The following describes two proteins that form a bound complex.

Interface contacts:
Residue D525 in chain B contacts residue Q357 in chain A (closest heavy-atom distance 3.7 Å).
Residue Y530 in chain B interacts with residue L337 in chain A (closest heavy-atom distance 3.6 Å).
Residue W495 in chain B interacts with residue I261 in chain A (closest heavy-atom distance 3.5 Å).
Residue M499 in chain B contacts residue D200 in chain A (closest heavy-atom distance 3.0 Å).
Residue W514 in chain B is in contact with residue P262 in chain A (closest heavy-atom distance 2.6 Å).
Residue Q532 in chain B interacts with residue Y248 in chain A (closest heavy-atom distance 2.6 Å).
Residue D406 in chain B contacts residue T42 in chain A (closest heavy-atom distance 3.5 Å).
Residue Y650 in chain B interacts with residue Q338 in chain A (closest heavy-atom distance 3.8 Å).
Residue S538 in chain B is in contact with residue T331 in chain A (closest heavy-atom distance 3.7 Å).
Residue R515 in chain B is in contact with residue W351 in chain A (closest heavy-atom distance 3.3 Å).
Residue Y530 in chain B contacts residue Q357 in chain A (closest heavy-atom distance 3.3 Å).
Residue F522 in chain B is in contact with residue S259 in chain A (closest heavy-atom distance 3.2 Å).
Residue M499 in chain B is in contact with residue L165 in chain A (closest heavy-atom distance 3.5 Å).
Residue W514 in chain B contacts residue T263 in chain A (closest heavy-atom distance 3.2 Å).
Residue Y654 in chain B is in contact with residue R341 in chain A (closest heavy-atom distance 3.6 Å).
Residue E367 in chain B contacts residue N251 in chain A (closest heavy-atom distance 3.5 Å).
Residue Y650 in chain B interacts with residue L337 in chain A (closest heavy-atom distance 3.1 Å).
Residue L504 in chain B is in contact with residue P264 in chain A (closest heavy-atom distance 3.7 Å).
Residue N651 in chain B contacts residue S355 in chain A (closest heavy-atom distance 3.4 Å).
Residue Y529 in chain B interacts with residue A359 in chain A (closest heavy-atom distance 3.2 Å).
Residue Y530 in chain B interacts with residue I356 in chain A (closest heavy-atom distance 2.9 Å).
Residue Y654 in chain B interacts with residue F348 in chain A (closest heavy-atom distance 3.5 Å).
Residue Q500 in chain B interacts with residue D200 in chain A (closest heavy-atom distance 3.6 Å).
Residue R485 in chain B is in contact with residue N251 in chain A (closest heavy-atom distance 3.7 Å).
Residue N526 in chain B interacts with residue Q357 in chain A (closest heavy-atom distance 3.2 Å).
Residue Y529 in chain B is in contact with residue L360 in chain A (closest heavy-atom distance 3.6 Å).
Residue Q500 in chain B is in contact with residue N158 in chain A (closest heavy-atom distance 3.3 Å).
Residue W495 in chain B interacts with residue A258 in chain A (closest heavy-atom distance 3.3 Å).
Residue E537 in chain B contacts residue P330 in chain A (closest heavy-atom distance 2.9 Å).
Residue K652 in chain B contacts residue P353 in chain A (closest heavy-atom distance 3.1 Å).
Residue L363 in chain B interacts with residue Y248 in chain A (closest heavy-atom distance 3.7 Å).
Residue E537 in chain B is in contact with residue T331 in chain A (closest heavy-atom distance 3.6 Å).
Residue R515 in chain B interacts with residue Y435 in chain A (closest heavy-atom distance 3.5 Å).
Residue E367 in chain B is in contact with residue R47 in chain A (closest heavy-atom distance 3.0 Å).
Residue R647 in chain B is in contact with residue H334 in chain A (closest heavy-atom distance 3.3 Å).
Residue Q528 in chain B is in contact with residue M249 in chain A (closest heavy-atom distance 3.8 Å).
Residue K502 in chain B contacts residue N198 in chain A (closest heavy-atom distance 2.5 Å).
Residue R501 in chain B is in contact with residue R265 in chain A (closest heavy-atom distance 3.2 Å).
Residue Y530 in chain B interacts with residue V358 in chain A (closest heavy-atom distance 3.0 Å).
Residue R501 in chain B contacts residue Q197 in chain A (closest heavy-atom distance 3.1 Å).
Residue Y654 in chain B is in contact with residue A354 in chain A (closest heavy-atom distance 3.0 Å).
Residue D525 in chain B is in contact with residue N250 in chain A (closest heavy-atom distance 3.2 Å).
Residue Q517 in chain B is in contact with residue P262 in chain A (closest heavy-atom distance 3.8 Å).
Residue Q500 in chain B contacts residue V166 in chain A (closest heavy-atom distance 3.5 Å).
Residue N651 in chain B is in contact with residue I356 in chain A (closest heavy-atom distance 2.5 Å).
Residue K502 in chain B is in contact with residue N158 in chain A (closest heavy-atom distance 3.6 Å).
Residue Y650 in chain B contacts residue R341 in chain A (closest heavy-atom distance 3.5 Å).
Residue K652 in chain B interacts with residue A354 in chain A (closest heavy-atom distance 3.0 Å).
Residue F522 in chain B interacts with residue S355 in chain A (closest heavy-atom distance 3.7 Å).
Residue Q492 in chain B contacts residue D252 in chain A (closest heavy-atom distance 3.8 Å).
Residue W514 in chain B contacts residue P264 in chain A (closest heavy-atom distance 3.5 Å).
Residue N651 in chain B contacts residue A354 in chain A (closest heavy-atom distance 2.8 Å).
Residue N518 in chain B interacts with residue P262 in chain A (closest heavy-atom distance 3.8 Å).
Residue Q492 in chain B interacts with residue G255 in chain A (closest heavy-atom distance 3.1 Å).
Residue D374 in chain B is in contact with residue R3 in chain A (closest heavy-atom distance 3.5 Å).
Residue R485 in chain B is in contact with residue Y248 in chain A (closest heavy-atom distance 2.8 Å).
Residue Q492 in chain B contacts residue I254 in chain A (closest heavy-atom distance 3.2 Å).
Residue Y529 in chain B interacts with residue M249 in chain A (closest heavy-atom distance 3.5 Å).
Residue H503 in chain B interacts with residue P162 in chain A (closest heavy-atom distance 3.8 Å).
Residue Y529 in chain B is in contact with residue V358 in chain A (closest heavy-atom distance 3.1 Å).

Sequence of chain B:
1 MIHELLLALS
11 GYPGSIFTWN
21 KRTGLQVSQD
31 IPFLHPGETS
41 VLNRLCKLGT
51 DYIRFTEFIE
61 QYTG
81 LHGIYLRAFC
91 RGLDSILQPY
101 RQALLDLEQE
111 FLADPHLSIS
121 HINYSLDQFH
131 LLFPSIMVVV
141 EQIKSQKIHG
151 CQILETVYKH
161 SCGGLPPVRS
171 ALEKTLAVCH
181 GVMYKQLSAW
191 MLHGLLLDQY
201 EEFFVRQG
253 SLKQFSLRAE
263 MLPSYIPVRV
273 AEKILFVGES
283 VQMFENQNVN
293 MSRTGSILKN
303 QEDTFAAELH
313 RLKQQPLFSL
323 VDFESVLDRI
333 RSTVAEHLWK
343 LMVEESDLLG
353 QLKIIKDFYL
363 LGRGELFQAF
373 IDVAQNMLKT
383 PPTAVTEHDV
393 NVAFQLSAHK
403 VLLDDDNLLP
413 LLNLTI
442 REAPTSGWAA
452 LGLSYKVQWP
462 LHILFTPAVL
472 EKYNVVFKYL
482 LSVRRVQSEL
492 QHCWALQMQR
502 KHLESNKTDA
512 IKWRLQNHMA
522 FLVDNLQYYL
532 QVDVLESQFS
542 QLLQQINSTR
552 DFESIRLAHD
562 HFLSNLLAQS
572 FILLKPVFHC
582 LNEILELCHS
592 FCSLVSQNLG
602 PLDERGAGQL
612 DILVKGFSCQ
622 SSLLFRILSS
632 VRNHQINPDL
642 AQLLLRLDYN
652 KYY

Sequence of chain A:
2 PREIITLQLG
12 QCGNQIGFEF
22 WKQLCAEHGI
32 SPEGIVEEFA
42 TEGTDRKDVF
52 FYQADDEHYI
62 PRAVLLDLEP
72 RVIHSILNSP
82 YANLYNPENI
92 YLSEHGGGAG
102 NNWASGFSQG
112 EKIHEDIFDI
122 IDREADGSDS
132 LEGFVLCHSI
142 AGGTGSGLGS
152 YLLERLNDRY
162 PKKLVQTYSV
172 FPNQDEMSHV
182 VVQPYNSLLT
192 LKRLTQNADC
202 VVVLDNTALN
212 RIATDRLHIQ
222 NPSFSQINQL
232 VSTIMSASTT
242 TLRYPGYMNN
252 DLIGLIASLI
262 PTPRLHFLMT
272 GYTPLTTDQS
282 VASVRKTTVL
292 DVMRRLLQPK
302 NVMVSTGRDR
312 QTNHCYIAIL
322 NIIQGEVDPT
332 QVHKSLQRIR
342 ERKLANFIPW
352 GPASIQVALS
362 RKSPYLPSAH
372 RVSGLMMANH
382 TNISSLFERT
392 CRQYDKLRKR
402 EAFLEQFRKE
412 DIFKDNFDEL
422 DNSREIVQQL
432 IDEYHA